These two protein chains interact to form a complex.

Interface contacts:
Residue A8 in the second protein is in contact with residue I50 in the first protein (closest heavy-atom distance 3.6 Å).
Residue A59 in the second protein is in contact with residue V31 in the first protein (closest heavy-atom distance 3.5 Å).
Residue K36 in the second protein interacts with residue F25 in the first protein (closest heavy-atom distance 3.6 Å).
Residue V56 in the second protein contacts residue V28 in the first protein (closest heavy-atom distance 3.8 Å).
Residue N63 in the second protein contacts residue K47 in the first protein (closest heavy-atom distance 3.0 Å).
Residue L55 in the second protein interacts with residue E58 in the first protein (closest heavy-atom distance 3.6 Å).
Residue F11 in the second protein interacts with residue I62 in the first protein (closest heavy-atom distance 4.0 Å).
Residue A52 in the second protein contacts residue W12 in the first protein (closest heavy-atom distance 3.6 Å).
Residue Y49 in the second protein is in contact with residue A8 in the first protein (closest heavy-atom distance 3.7 Å).
Residue V31 in the second protein contacts residue T60 in the first protein (closest heavy-atom distance 4.0 Å).
Residue W12 in the second protein is in contact with residue A52 in the first protein (closest heavy-atom distance 3.6 Å).
Residue A8 in the second protein interacts with residue Y49 in the first protein (closest heavy-atom distance 3.7 Å).
Residue D22 in the second protein is in contact with residue K36 in the first protein (closest heavy-atom distance 3.2 Å).
Residue L55 in the second protein contacts residue A59 in the first protein (closest heavy-atom distance 4.0 Å).
Residue Q51 in the second protein contacts residue A59 in the first protein (closest heavy-atom distance 3.6 Å).
Residue L32 in the second protein interacts with residue Q29 in the first protein (closest heavy-atom distance 4.0 Å).
Residue I39 in the second protein interacts with residue F25 in the first protein (closest heavy-atom distance 3.9 Å).
Residue W12 in the second protein is in contact with residue Y49 in the first protein (closest heavy-atom distance 3.1 Å).
Residue V31 in the second protein is in contact with residue A59 in the first protein (closest heavy-atom distance 3.4 Å).
Residue D22 in the second protein is in contact with residue K40 in the first protein (closest heavy-atom distance 2.8 Å).
Residue Y49 in the second protein is in contact with residue K9 in the first protein (closest heavy-atom distance 3.5 Å).
Residue E58 in the second protein contacts residue Q51 in the first protein (closest heavy-atom distance 2.9 Å).
Residue A59 in the second protein interacts with residue Q51 in the first protein (closest heavy-atom distance 3.2 Å).
Residue K9 in the second protein interacts with residue N46 in the first protein (closest heavy-atom distance 3.6 Å).
Residue Q33 in the second protein contacts residue Q29 in the first protein (closest heavy-atom distance 2.9 Å).
Residue V28 in the second protein interacts with residue T60 in the first protein (closest heavy-atom distance 4.1 Å).
Residue W12 in the second protein interacts with residue V56 in the first protein (closest heavy-atom distance 3.6 Å).
Residue I39 in the second protein is in contact with residue W12 in the first protein (closest heavy-atom distance 3.9 Å).
Residue I62 in the second protein interacts with residue Q51 in the first protein (closest heavy-atom distance 3.1 Å).
Residue F25 in the second protein contacts residue K36 in the first protein (closest heavy-atom distance 3.7 Å).
Residue V28 in the second protein interacts with residue L32 in the first protein (closest heavy-atom distance 3.8 Å).
Residue V21 in the second protein is in contact with residue K40 in the first protein (closest heavy-atom distance 3.8 Å).
Residue I24 in the second protein is in contact with residue V56 in the first protein (closest heavy-atom distance 3.5 Å).
Residue K36 in the second protein interacts with residue D22 in the first protein (closest heavy-atom distance 3.4 Å).
Residue K9 in the second protein is in contact with residue Y49 in the first protein (closest heavy-atom distance 3.5 Å).
Residue V56 in the second protein is in contact with residue W12 in the first protein (closest heavy-atom distance 4.0 Å).
Residue K40 in the second protein contacts residue D22 in the first protein (closest heavy-atom distance 2.7 Å).
Residue N63 in the second protein contacts residue E48 in the first protein (closest heavy-atom distance 3.9 Å).
Residue N63 in the second protein is in contact with residue Q51 in the first protein (closest heavy-atom distance 2.9 Å).
Residue I50 in the second protein contacts residue A8 in the first protein (closest heavy-atom distance 3.8 Å).
Residue E58 in the second protein contacts residue L55 in the first protein (closest heavy-atom distance 3.6 Å).
Residue L55 in the second protein contacts residue L55 in the first protein (closest heavy-atom distance 3.5 Å).
Residue F25 in the second protein is in contact with residue L32 in the first protein (closest heavy-atom distance 3.4 Å).
Residue Q27 in the second protein contacts residue T60 in the first protein (closest heavy-atom distance 4.0 Å).
Residue V56 in the second protein is in contact with residue I24 in the first protein (closest heavy-atom distance 3.6 Å).
Residue Y49 in the second protein contacts residue W12 in the first protein (closest heavy-atom distance 3.0 Å).
Residue F25 in the second protein interacts with residue I39 in the first protein (closest heavy-atom distance 4.0 Å).
Residue Q51 in the second protein contacts residue E58 in the first protein (closest heavy-atom distance 2.9 Å).
Residue A59 in the second protein contacts residue V28 in the first protein (closest heavy-atom distance 4.0 Å).
Residue I54 in the second protein interacts with residue E58 in the first protein (closest heavy-atom distance 3.6 Å).
Residue V28 in the second protein interacts with residue A59 in the first protein (closest heavy-atom distance 3.9 Å).
Residue V28 in the second protein is in contact with residue V56 in the first protein (closest heavy-atom distance 4.0 Å).
Residue A59 in the second protein contacts residue L55 in the first protein (closest heavy-atom distance 3.7 Å).
Residue E58 in the second protein contacts residue E58 in the first protein (closest heavy-atom distance 3.4 Å).
Residue L32 in the second protein interacts with residue F25 in the first protein (closest heavy-atom distance 3.5 Å).
Residue Q29 in the second protein interacts with residue Q29 in the first protein (closest heavy-atom distance 2.9 Å).
Residue W12 in the second protein contacts residue I39 in the first protein (closest heavy-atom distance 3.7 Å).
Residue L32 in the second protein contacts residue L32 in the first protein (closest heavy-atom distance 3.5 Å).
Residue E58 in the second protein is in contact with residue I54 in the first protein (closest heavy-atom distance 3.3 Å).
Residue L32 in the second protein contacts residue V28 in the first protein (closest heavy-atom distance 3.5 Å).

Sequence of the first protein:
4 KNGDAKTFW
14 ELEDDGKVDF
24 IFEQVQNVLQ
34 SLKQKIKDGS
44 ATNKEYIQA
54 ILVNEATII

Sequence of the second protein:
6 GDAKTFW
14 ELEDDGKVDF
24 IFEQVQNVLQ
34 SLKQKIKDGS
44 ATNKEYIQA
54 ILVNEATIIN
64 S